Sequence of protein 1:
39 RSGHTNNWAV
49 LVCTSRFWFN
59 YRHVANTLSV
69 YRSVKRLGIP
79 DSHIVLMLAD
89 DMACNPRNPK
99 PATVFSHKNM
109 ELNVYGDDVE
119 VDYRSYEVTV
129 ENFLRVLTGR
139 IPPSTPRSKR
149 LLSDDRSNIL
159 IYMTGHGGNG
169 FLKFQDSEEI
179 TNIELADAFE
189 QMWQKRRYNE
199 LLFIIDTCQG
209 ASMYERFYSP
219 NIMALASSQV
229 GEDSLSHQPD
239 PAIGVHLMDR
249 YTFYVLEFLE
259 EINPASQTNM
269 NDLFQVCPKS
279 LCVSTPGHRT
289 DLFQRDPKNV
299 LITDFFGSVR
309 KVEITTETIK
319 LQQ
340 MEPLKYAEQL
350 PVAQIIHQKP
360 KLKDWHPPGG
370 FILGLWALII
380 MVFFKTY

These two protein chains interact to form a complex.

Interface contacts:
Residue S244 in protein 2 contacts residue F370 in protein 1 (closest heavy-atom distance 4.1 Å).
Residue D52 in protein 2 is in contact with residue L361 in protein 1 (closest heavy-atom distance 3.7 Å).
Residue D52 in protein 2 contacts residue K362 in protein 1 (closest heavy-atom distance 3.6 Å).
Residue L247 in protein 2 is in contact with residue P367 in protein 1 (closest heavy-atom distance 3.2 Å).
Residue F246 in protein 2 contacts residue P367 in protein 1 (closest heavy-atom distance 3.8 Å).
Residue F180 in protein 2 contacts residue M380 in protein 1 (closest heavy-atom distance 4.5 Å).
Residue I184 in protein 2 contacts residue V381 in protein 1 (closest heavy-atom distance 4.5 Å).
Residue L68 in protein 2 contacts residue L374 in protein 1 (closest heavy-atom distance 4.2 Å).
Residue L53 in protein 2 is in contact with residue L361 in protein 1 (closest heavy-atom distance 3.9 Å).
Residue P67 in protein 2 contacts residue F370 in protein 1 (closest heavy-atom distance 4.8 Å).
Residue L68 in protein 2 is in contact with residue F370 in protein 1 (closest heavy-atom distance 4.3 Å).
Residue S249 in protein 2 is in contact with residue P367 in protein 1 (closest heavy-atom distance 4.8 Å).
Residue H74 in protein 2 is in contact with residue H365 in protein 1 (closest heavy-atom distance 3.0 Å).
Residue L243 in protein 2 contacts residue G373 in protein 1 (closest heavy-atom distance 4.0 Å).
Residue F180 in protein 2 interacts with residue K384 in protein 1 (closest heavy-atom distance 3.8 Å).
Residue L181 in protein 2 interacts with residue V381 in protein 1 (closest heavy-atom distance 3.8 Å).
Residue Y71 in protein 2 is in contact with residue I371 in protein 1 (closest heavy-atom distance 3.4 Å).
Residue F75 in protein 2 is in contact with residue I371 in protein 1 (closest heavy-atom distance 4.5 Å).
Residue L248 in protein 2 is in contact with residue W364 in protein 1 (closest heavy-atom distance 4.8 Å).
Residue D52 in protein 2 is in contact with residue D363 in protein 1 (closest heavy-atom distance 4.2 Å).
Residue F75 in protein 2 is in contact with residue P366 in protein 1 (closest heavy-atom distance 4.3 Å).
Residue F180 in protein 2 interacts with residue V381 in protein 1 (closest heavy-atom distance 3.8 Å).
Residue H74 in protein 2 interacts with residue W364 in protein 1 (closest heavy-atom distance 3.6 Å).
Residue V239 in protein 2 is in contact with residue L377 in protein 1 (closest heavy-atom distance 3.5 Å).
Residue D52 in protein 2 contacts residue W364 in protein 1 (closest heavy-atom distance 3.7 Å).
Residue F246 in protein 2 interacts with residue F370 in protein 1 (closest heavy-atom distance 4.3 Å).
Residue L51 in protein 2 interacts with residue K362 in protein 1 (closest heavy-atom distance 4.9 Å).
Residue L243 in protein 2 is in contact with residue F370 in protein 1 (closest heavy-atom distance 3.0 Å).
Residue Y71 in protein 2 contacts residue L374 in protein 1 (closest heavy-atom distance 3.4 Å).
Residue Y71 in protein 2 contacts residue F370 in protein 1 (closest heavy-atom distance 3.3 Å).
Residue L247 in protein 2 is in contact with residue F370 in protein 1 (closest heavy-atom distance 3.4 Å).
Residue L247 in protein 2 contacts residue W364 in protein 1 (closest heavy-atom distance 4.2 Å).
Residue H74 in protein 2 interacts with residue P366 in protein 1 (closest heavy-atom distance 3.3 Å).
Residue I70 in protein 2 contacts residue W364 in protein 1 (closest heavy-atom distance 4.0 Å).
Residue F180 in protein 2 contacts residue T385 in protein 1 (closest heavy-atom distance 4.7 Å).
Residue L247 in protein 2 interacts with residue P366 in protein 1 (closest heavy-atom distance 3.6 Å).
Residue L181 in protein 2 contacts residue T385 in protein 1 (closest heavy-atom distance 4.0 Å).
Residue L243 in protein 2 is in contact with residue L374 in protein 1 (closest heavy-atom distance 3.7 Å).
Residue Y71 in protein 2 contacts residue P366 in protein 1 (closest heavy-atom distance 3.8 Å).
Residue L51 in protein 2 contacts residue W364 in protein 1 (closest heavy-atom distance 3.3 Å).

Sequence of protein 2:
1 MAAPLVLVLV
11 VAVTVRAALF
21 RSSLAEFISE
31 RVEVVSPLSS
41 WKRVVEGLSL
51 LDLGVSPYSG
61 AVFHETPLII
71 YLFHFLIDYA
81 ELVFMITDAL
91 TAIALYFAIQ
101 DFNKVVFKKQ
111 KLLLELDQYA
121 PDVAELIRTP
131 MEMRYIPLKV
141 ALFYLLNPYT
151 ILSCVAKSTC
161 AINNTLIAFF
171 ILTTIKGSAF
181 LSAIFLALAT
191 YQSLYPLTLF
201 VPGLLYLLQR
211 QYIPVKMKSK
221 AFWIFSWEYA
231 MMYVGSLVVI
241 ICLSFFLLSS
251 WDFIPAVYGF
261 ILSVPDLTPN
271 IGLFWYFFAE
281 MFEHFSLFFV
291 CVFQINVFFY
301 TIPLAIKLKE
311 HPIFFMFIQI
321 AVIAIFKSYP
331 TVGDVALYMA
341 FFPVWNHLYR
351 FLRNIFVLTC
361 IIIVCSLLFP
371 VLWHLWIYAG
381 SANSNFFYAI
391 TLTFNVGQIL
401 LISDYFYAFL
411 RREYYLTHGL